These two protein chains interact to form a complex.

Contacts between the two chains:
Residue E46 in chain B is in contact with residue F102 in chain A (closest heavy-atom distance 4.2 Å).
Residue S110 in chain B contacts residue D34 in chain A (closest heavy-atom distance 3.4 Å).
Residue G44 in chain B is in contact with residue G105 in chain A (closest heavy-atom distance 4.0 Å).
Residue Q43 in chain B interacts with residue Y89 in chain A (closest heavy-atom distance 3.9 Å).
Residue G113 in chain B interacts with residue P46 in chain A (closest heavy-atom distance 4.9 Å).
Residue A97 in chain B interacts with residue Y38 in chain A (closest heavy-atom distance 4.2 Å).
Residue Q43 in chain B interacts with residue G105 in chain A (closest heavy-atom distance 4.9 Å).
Residue L45 in chain B is in contact with residue Y89 in chain A (closest heavy-atom distance 3.5 Å).
Residue V116 in chain B contacts residue A45 in chain A (closest heavy-atom distance 4.1 Å).
Residue M114 in chain B contacts residue K47 in chain A (closest heavy-atom distance 4.3 Å).
Residue G111 in chain B interacts with residue W100 in chain A (closest heavy-atom distance 5.0 Å).
Residue K63 in chain B interacts with residue S98 in chain A (closest heavy-atom distance 3.8 Å).
Residue S110 in chain B is in contact with residue H36 in chain A (closest heavy-atom distance 4.1 Å).
Residue V112 in chain B interacts with residue Y38 in chain A (closest heavy-atom distance 4.8 Å).
Residue Q39 in chain B interacts with residue Q40 in chain A (closest heavy-atom distance 3.3 Å).
Residue Y109 in chain B contacts residue D34 in chain A (closest heavy-atom distance 3.6 Å).
Residue M114 in chain B interacts with residue Y51 in chain A (closest heavy-atom distance 4.6 Å).
Residue L45 in chain B contacts residue Q40 in chain A (closest heavy-atom distance 4.2 Å).
Residue V116 in chain B contacts residue P46 in chain A (closest heavy-atom distance 3.2 Å).
Residue Q62 in chain B interacts with residue S98 in chain A (closest heavy-atom distance 3.0 Å).
Residue R98 in chain B is in contact with residue Y38 in chain A (closest heavy-atom distance 4.8 Å).
Residue G111 in chain B contacts residue H36 in chain A (closest heavy-atom distance 3.9 Å).
Residue G44 in chain B is in contact with residue G103 in chain A (closest heavy-atom distance 4.1 Å).
Residue G42 in chain B contacts residue G104 in chain A (closest heavy-atom distance 4.8 Å).
Residue Q62 in chain B is in contact with residue L97 in chain A (closest heavy-atom distance 3.9 Å).
Residue Q39 in chain B is in contact with residue Y89 in chain A (closest heavy-atom distance 3.8 Å).
Residue M114 in chain B contacts residue P46 in chain A (closest heavy-atom distance 4.0 Å).
Residue W47 in chain B contacts residue G99 in chain A (closest heavy-atom distance 3.6 Å).
Residue G44 in chain B contacts residue G104 in chain A (closest heavy-atom distance 3.7 Å).
Residue M114 in chain B is in contact with residue F48 in chain A (closest heavy-atom distance 3.8 Å).
Residue G113 in chain B is in contact with residue Y38 in chain A (closest heavy-atom distance 3.2 Å).
Residue G44 in chain B interacts with residue Y89 in chain A (closest heavy-atom distance 3.6 Å).
Residue M114 in chain B is in contact with residue L49 in chain A (closest heavy-atom distance 3.7 Å).
Residue G113 in chain B contacts residue F48 in chain A (closest heavy-atom distance 3.1 Å).
Residue A61 in chain B interacts with residue S98 in chain A (closest heavy-atom distance 4.0 Å).
Residue W47 in chain B is in contact with residue W100 in chain A (closest heavy-atom distance 3.2 Å).
Residue F95 in chain B is in contact with residue P46 in chain A (closest heavy-atom distance 4.5 Å).
Residue S110 in chain B contacts residue G52 in chain A (closest heavy-atom distance 4.9 Å).
Residue L45 in chain B interacts with residue P46 in chain A (closest heavy-atom distance 5.0 Å).
Residue W117 in chain B interacts with residue A45 in chain A (closest heavy-atom distance 4.7 Å).
Residue V116 in chain B is in contact with residue Y38 in chain A (closest heavy-atom distance 4.7 Å).
Residue L45 in chain B contacts residue Y38 in chain A (closest heavy-atom distance 4.5 Å).
Residue W47 in chain B interacts with residue S98 in chain A (closest heavy-atom distance 4.2 Å).
Residue V37 in chain B interacts with residue F102 in chain A (closest heavy-atom distance 4.5 Å).
Residue N35 in chain B is in contact with residue W100 in chain A (closest heavy-atom distance 3.6 Å).
Residue L45 in chain B interacts with residue F102 in chain A (closest heavy-atom distance 3.1 Å).
Residue Q43 in chain B is in contact with residue G104 in chain A (closest heavy-atom distance 4.3 Å).
Residue V37 in chain B interacts with residue Y38 in chain A (closest heavy-atom distance 4.6 Å).
Residue V112 in chain B is in contact with residue Y51 in chain A (closest heavy-atom distance 3.6 Å).
Residue W47 in chain B contacts residue Q91 in chain A (closest heavy-atom distance 4.3 Å).
Residue C108 in chain B contacts residue D34 in chain A (closest heavy-atom distance 4.2 Å).
Residue V112 in chain B interacts with residue F48 in chain A (closest heavy-atom distance 3.4 Å).

Sequence of chain B:
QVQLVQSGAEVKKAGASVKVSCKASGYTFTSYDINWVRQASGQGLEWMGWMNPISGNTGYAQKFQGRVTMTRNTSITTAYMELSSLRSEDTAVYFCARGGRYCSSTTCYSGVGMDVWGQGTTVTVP

Sequence of chain A:
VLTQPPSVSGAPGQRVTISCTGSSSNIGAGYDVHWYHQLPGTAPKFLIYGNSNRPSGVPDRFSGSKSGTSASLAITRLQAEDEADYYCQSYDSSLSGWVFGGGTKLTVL